This data describes a binding interaction between two proteins.

Sequence of chain A:
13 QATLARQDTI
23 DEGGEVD

Sequence of chain B:
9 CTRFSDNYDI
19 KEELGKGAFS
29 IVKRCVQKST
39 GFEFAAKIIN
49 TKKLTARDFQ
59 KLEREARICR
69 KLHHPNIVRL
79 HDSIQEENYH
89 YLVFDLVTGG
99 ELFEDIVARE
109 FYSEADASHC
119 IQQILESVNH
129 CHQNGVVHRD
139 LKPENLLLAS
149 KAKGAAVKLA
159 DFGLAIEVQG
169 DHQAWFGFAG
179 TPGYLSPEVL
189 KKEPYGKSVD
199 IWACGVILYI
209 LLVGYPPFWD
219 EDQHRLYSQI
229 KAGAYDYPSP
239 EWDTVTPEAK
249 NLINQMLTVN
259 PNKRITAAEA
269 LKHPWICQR

Residue-level contacts at the interface:
Residue W173 in chain B is in contact with residue E27 in chain A (closest heavy-atom distance 3.7 Å).
Residue P214 in chain B contacts residue A14 in chain A (closest heavy-atom distance 3.9 Å).
Residue A26 in chain B is in contact with residue T21 in chain A (closest heavy-atom distance 4.1 Å).
Residue W217 in chain B is in contact with residue T15 in chain A (closest heavy-atom distance 3.8 Å).
Residue G175 in chain B is in contact with residue E27 in chain A (closest heavy-atom distance 3.7 Å).
Residue F176 in chain B contacts residue I22 in chain A (closest heavy-atom distance 3.7 Å).
Residue L162 in chain B contacts residue I22 in chain A (closest heavy-atom distance 4.0 Å).
Residue W217 in chain B is in contact with residue Q13 in chain A (closest heavy-atom distance 3.8 Å).
Residue G181 in chain B is in contact with residue Q19 in chain A (closest heavy-atom distance 2.8 Å).
Residue P214 in chain B is in contact with residue T15 in chain A (closest heavy-atom distance 3.9 Å).
Residue F101 in chain B is in contact with residue A17 in chain A (closest heavy-atom distance 3.6 Å).
Residue Y225 in chain B is in contact with residue I22 in chain A (closest heavy-atom distance 4.3 Å).
Residue F174 in chain B is in contact with residue E27 in chain A (closest heavy-atom distance 3.6 Å).
Residue L162 in chain B is in contact with residue T21 in chain A (closest heavy-atom distance 3.4 Å).
Residue P180 in chain B interacts with residue I22 in chain A (closest heavy-atom distance 4.4 Å).
Residue G212 in chain B contacts residue L16 in chain A (closest heavy-atom distance 3.3 Å).
Residue V105 in chain B interacts with residue L16 in chain A (closest heavy-atom distance 3.9 Å).
Residue D138 in chain B is in contact with residue T21 in chain A (closest heavy-atom distance 2.9 Å).
Residue F176 in chain B is in contact with residue D23 in chain A (closest heavy-atom distance 3.7 Å).
Residue E239 in chain B is in contact with residue Q13 in chain A (closest heavy-atom distance 4.5 Å).
Residue K140 in chain B contacts residue Q19 in chain A (closest heavy-atom distance 2.7 Å).
Residue W217 in chain B contacts residue A14 in chain A (closest heavy-atom distance 3.7 Å).
Residue F176 in chain B interacts with residue E24 in chain A (closest heavy-atom distance 3.0 Å).
Residue W173 in chain B interacts with residue G26 in chain A (closest heavy-atom distance 2.7 Å).
Residue F101 in chain B contacts residue R18 in chain A (closest heavy-atom distance 3.4 Å).
Residue K140 in chain B is in contact with residue T21 in chain A (closest heavy-atom distance 2.9 Å).
Residue G178 in chain B contacts residue I22 in chain A (closest heavy-atom distance 2.9 Å).
Residue L162 in chain B contacts residue D23 in chain A (closest heavy-atom distance 3.7 Å).
Residue G175 in chain B is in contact with residue G25 in chain A (closest heavy-atom distance 3.4 Å).
Residue E142 in chain B is in contact with residue R18 in chain A (closest heavy-atom distance 3.3 Å).
Residue K140 in chain B is in contact with residue D20 in chain A (closest heavy-atom distance 3.8 Å).
Residue E102 in chain B is in contact with residue R18 in chain A (closest heavy-atom distance 2.9 Å).
Residue Y213 in chain B contacts residue A14 in chain A (closest heavy-atom distance 3.8 Å).
Residue Y213 in chain B interacts with residue Q13 in chain A (closest heavy-atom distance 4.2 Å).
Residue T179 in chain B contacts residue Q19 in chain A (closest heavy-atom distance 3.4 Å).
Residue P180 in chain B is in contact with residue Q19 in chain A (closest heavy-atom distance 3.5 Å).
Residue E142 in chain B is in contact with residue Q19 in chain A (closest heavy-atom distance 3.2 Å).
Residue T179 in chain B interacts with residue T21 in chain A (closest heavy-atom distance 3.5 Å).
Residue G178 in chain B is in contact with residue T21 in chain A (closest heavy-atom distance 3.7 Å).
Residue P180 in chain B contacts residue D20 in chain A (closest heavy-atom distance 3.7 Å).
Residue R55 in chain B contacts residue G25 in chain A (closest heavy-atom distance 3.7 Å).
Residue W173 in chain B is in contact with residue V28 in chain A (closest heavy-atom distance 3.2 Å).
Residue G178 in chain B interacts with residue D20 in chain A (closest heavy-atom distance 4.6 Å).
Residue Y182 in chain B is in contact with residue Q19 in chain A (closest heavy-atom distance 3.6 Å).
Residue F176 in chain B interacts with residue G25 in chain A (closest heavy-atom distance 2.8 Å).
Residue E142 in chain B interacts with residue A17 in chain A (closest heavy-atom distance 4.3 Å).
Residue R55 in chain B is in contact with residue E27 in chain A (closest heavy-atom distance 2.7 Å).
Residue R55 in chain B contacts residue D23 in chain A (closest heavy-atom distance 2.9 Å).
Residue A177 in chain B contacts residue D23 in chain A (closest heavy-atom distance 3.5 Å).
Residue K59 in chain B contacts residue D23 in chain A (closest heavy-atom distance 2.7 Å).
Residue Y182 in chain B interacts with residue L16 in chain A (closest heavy-atom distance 4.2 Å).
Residue F101 in chain B interacts with residue L16 in chain A (closest heavy-atom distance 3.5 Å).
Residue T179 in chain B is in contact with residue D20 in chain A (closest heavy-atom distance 3.8 Å).
Residue A177 in chain B contacts residue I22 in chain A (closest heavy-atom distance 3.3 Å).
Residue I104 in chain B contacts residue L16 in chain A (closest heavy-atom distance 3.5 Å).
Residue I208 in chain B contacts residue L16 in chain A (closest heavy-atom distance 3.6 Å).
Residue G175 in chain B contacts residue G26 in chain A (closest heavy-atom distance 4.0 Å).
Residue P214 in chain B contacts residue L16 in chain A (closest heavy-atom distance 3.8 Å).
Residue Y213 in chain B is in contact with residue L16 in chain A (closest heavy-atom distance 4.2 Å).
Residue E99 in chain B contacts residue R18 in chain A (closest heavy-atom distance 2.7 Å).